Contacts between the two chains:
Residue P1223 in chain A interacts with residue S353 in chain B (closest heavy-atom distance 3.4 Å).
Residue L1230 in chain A interacts with residue W249 in chain B (closest heavy-atom distance 3.4 Å).
Residue D1231 in chain A contacts residue M300 in chain B (closest heavy-atom distance 3.3 Å).
Residue R1110 in chain A interacts with residue Q36 in chain B (closest heavy-atom distance 2.8 Å).
Residue D1334 in chain A contacts residue W396 in chain B (closest heavy-atom distance 3.4 Å).
Residue Y1132 in chain A contacts residue A303 in chain B (closest heavy-atom distance 3.2 Å).
Residue E1234 in chain A contacts residue L301 in chain B (closest heavy-atom distance 3.2 Å).
Residue E580 in chain A interacts with residue P24 in chain B (closest heavy-atom distance 3.3 Å).
Residue Q1298 in chain A interacts with residue W249 in chain B (closest heavy-atom distance 2.9 Å).
Residue Y1259 in chain A interacts with residue C43 in chain B (closest heavy-atom distance 3.2 Å).
Residue R1339 in chain A interacts with residue Q42 in chain B (closest heavy-atom distance 3.1 Å).
Residue R1260 in chain A interacts with residue M38 in chain B (closest heavy-atom distance 2.6 Å).
Residue D1231 in chain A contacts residue W249 in chain B (closest heavy-atom distance 3.3 Å).
Residue S573 in chain A contacts residue R34 in chain B (closest heavy-atom distance 3.3 Å).
Residue T1224 in chain A is in contact with residue F156 in chain B (closest heavy-atom distance 3.2 Å).
Residue D583 in chain A contacts residue P24 in chain B (closest heavy-atom distance 3.2 Å).
Residue F524 in chain A is in contact with residue S216 in chain B (closest heavy-atom distance 3.3 Å).
Residue D1262 in chain A is in contact with residue R39 in chain B (closest heavy-atom distance 3.2 Å).
Residue I1310 in chain A interacts with residue Y61 in chain B (closest heavy-atom distance 2.4 Å).
Residue I1337 in chain A interacts with residue R386 in chain B (closest heavy-atom distance 3.3 Å).
Residue T1304 in chain A interacts with residue M351 in chain B (closest heavy-atom distance 3.4 Å).
Residue W1261 in chain A contacts residue A40 in chain B (closest heavy-atom distance 3.2 Å).
Residue N1228 in chain A interacts with residue L348 in chain B (closest heavy-atom distance 3.1 Å).
Residue R1260 in chain A contacts residue Q42 in chain B (closest heavy-atom distance 3.0 Å).
Residue Q1341 in chain A is in contact with residue G389 in chain B (closest heavy-atom distance 2.5 Å).
Residue R1330 in chain A interacts with residue R384 in chain B (closest heavy-atom distance 3.2 Å).
Residue Y578 in chain A interacts with residue P24 in chain B (closest heavy-atom distance 3.2 Å).
Residue F1218 in chain A contacts residue N355 in chain B (closest heavy-atom distance 3.0 Å).
Residue L1230 in chain A interacts with residue A248 in chain B (closest heavy-atom distance 3.4 Å).
Residue Y1132 in chain A contacts residue N165 in chain B (closest heavy-atom distance 3.1 Å).
Residue D1334 in chain A contacts residue L394 in chain B (closest heavy-atom distance 3.1 Å).
Residue Y526 in chain A contacts residue N215 in chain B (closest heavy-atom distance 2.3 Å).
Residue A1314 in chain A interacts with residue Y61 in chain B (closest heavy-atom distance 3.2 Å).
Residue F569 in chain A interacts with residue R34 in chain B (closest heavy-atom distance 3.4 Å).
Residue T1222 in chain A interacts with residue S353 in chain B (closest heavy-atom distance 3.4 Å).
Residue E525 in chain A interacts with residue R168 in chain B (closest heavy-atom distance 3.0 Å).
Residue W523 in chain A is in contact with residue V336 in chain B (closest heavy-atom distance 3.2 Å).
Residue D1139 in chain A is in contact with residue R167 in chain B (closest heavy-atom distance 2.3 Å).
Residue W1261 in chain A contacts residue W41 in chain B (closest heavy-atom distance 2.7 Å).
Residue T1258 in chain A interacts with residue C43 in chain B (closest heavy-atom distance 3.2 Å).
Residue M1307 in chain A is in contact with residue F362 in chain B (closest heavy-atom distance 3.2 Å).
Residue C1325 in chain A interacts with residue F376 in chain B (closest heavy-atom distance 3.3 Å).
Residue E1340 in chain A interacts with residue R386 in chain B (closest heavy-atom distance 2.8 Å).
Residue D1334 in chain A contacts residue S395 in chain B (closest heavy-atom distance 2.8 Å).
Residue D1139 in chain A is in contact with residue H166 in chain B (closest heavy-atom distance 3.2 Å).
Residue Y526 in chain A is in contact with residue P270 in chain B (closest heavy-atom distance 3.3 Å).
Residue G1227 in chain A interacts with residue S349 in chain B (closest heavy-atom distance 2.9 Å).
Residue V575 in chain A is in contact with residue Q35 in chain B (closest heavy-atom distance 3.1 Å).
Residue Y1293 in chain A is in contact with residue D254 in chain B (closest heavy-atom distance 2.3 Å).
Residue F524 in chain A is in contact with residue Y337 in chain B (closest heavy-atom distance 3.3 Å).
Residue D518 in chain A is in contact with residue Y337 in chain B (closest heavy-atom distance 3.1 Å).
Residue S573 in chain A interacts with residue Q35 in chain B (closest heavy-atom distance 2.9 Å).
Residue T1222 in chain A interacts with residue R354 in chain B (closest heavy-atom distance 3.4 Å).
Residue D1170 in chain A is in contact with residue Q42 in chain B (closest heavy-atom distance 3.3 Å).
Residue I529 in chain A interacts with residue R167 in chain B (closest heavy-atom distance 2.7 Å).
Residue C1136 in chain A contacts residue N165 in chain B (closest heavy-atom distance 3.3 Å).
Residue W1261 in chain A interacts with residue C43 in chain B (closest heavy-atom distance 3.1 Å).
Residue D583 in chain A is in contact with residue N26 in chain B (closest heavy-atom distance 2.9 Å).
Residue R1235 in chain A contacts residue L301 in chain B (closest heavy-atom distance 2.7 Å).
Residue W1263 in chain A interacts with residue R39 in chain B (closest heavy-atom distance 3.4 Å).

Sequence of chain B:
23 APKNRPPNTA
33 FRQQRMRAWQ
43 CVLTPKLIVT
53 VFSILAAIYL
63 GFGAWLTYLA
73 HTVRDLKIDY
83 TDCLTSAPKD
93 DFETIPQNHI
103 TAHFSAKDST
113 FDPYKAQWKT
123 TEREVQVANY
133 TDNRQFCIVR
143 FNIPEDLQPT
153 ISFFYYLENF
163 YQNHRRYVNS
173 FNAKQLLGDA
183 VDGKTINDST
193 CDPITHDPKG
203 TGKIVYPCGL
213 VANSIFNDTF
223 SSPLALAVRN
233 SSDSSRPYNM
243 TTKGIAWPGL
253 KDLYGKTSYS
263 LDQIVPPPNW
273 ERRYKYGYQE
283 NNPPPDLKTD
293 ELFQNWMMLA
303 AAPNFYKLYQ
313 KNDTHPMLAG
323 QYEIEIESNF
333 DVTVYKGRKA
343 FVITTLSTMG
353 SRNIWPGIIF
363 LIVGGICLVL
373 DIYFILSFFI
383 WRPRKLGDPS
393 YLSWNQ

Sequence of chain A:
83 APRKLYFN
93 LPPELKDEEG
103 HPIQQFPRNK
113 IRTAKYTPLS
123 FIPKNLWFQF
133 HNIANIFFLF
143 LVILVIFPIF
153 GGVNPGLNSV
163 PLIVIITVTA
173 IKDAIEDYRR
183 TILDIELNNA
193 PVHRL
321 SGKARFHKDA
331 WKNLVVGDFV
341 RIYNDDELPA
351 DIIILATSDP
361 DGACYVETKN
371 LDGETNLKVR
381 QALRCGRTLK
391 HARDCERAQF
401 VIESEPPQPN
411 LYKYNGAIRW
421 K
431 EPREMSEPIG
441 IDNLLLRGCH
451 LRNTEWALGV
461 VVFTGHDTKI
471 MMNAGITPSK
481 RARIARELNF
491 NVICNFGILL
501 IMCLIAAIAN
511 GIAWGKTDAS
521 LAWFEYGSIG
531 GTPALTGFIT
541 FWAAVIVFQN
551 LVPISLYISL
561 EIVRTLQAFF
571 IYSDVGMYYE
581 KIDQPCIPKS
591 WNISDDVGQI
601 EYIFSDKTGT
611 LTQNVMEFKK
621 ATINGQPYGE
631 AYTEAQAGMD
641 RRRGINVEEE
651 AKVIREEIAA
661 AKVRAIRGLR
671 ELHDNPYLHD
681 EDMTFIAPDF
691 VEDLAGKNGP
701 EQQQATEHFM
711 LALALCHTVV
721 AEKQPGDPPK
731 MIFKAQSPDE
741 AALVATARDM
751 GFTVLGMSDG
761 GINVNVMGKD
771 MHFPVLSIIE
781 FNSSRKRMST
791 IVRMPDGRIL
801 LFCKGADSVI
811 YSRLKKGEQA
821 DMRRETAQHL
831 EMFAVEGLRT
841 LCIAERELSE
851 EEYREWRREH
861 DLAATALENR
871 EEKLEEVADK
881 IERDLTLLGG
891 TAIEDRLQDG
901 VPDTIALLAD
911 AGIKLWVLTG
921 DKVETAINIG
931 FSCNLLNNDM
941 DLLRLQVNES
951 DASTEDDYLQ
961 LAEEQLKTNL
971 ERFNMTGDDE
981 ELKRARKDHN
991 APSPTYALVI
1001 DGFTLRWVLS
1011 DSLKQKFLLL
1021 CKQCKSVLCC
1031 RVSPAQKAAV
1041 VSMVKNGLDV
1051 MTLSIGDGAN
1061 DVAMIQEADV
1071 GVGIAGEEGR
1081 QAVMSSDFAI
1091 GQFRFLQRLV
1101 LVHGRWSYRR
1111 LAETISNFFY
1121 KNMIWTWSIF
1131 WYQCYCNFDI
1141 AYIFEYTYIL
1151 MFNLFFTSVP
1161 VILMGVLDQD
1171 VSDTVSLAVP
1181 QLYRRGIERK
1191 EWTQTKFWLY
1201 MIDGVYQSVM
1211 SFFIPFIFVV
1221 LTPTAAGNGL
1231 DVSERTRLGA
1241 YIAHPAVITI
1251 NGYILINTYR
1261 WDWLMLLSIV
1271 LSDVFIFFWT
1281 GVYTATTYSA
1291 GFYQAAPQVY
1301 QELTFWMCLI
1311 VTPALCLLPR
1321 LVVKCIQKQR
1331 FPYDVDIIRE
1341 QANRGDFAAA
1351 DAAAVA

These two protein chains interact to form a complex.